Sequence of chain A:
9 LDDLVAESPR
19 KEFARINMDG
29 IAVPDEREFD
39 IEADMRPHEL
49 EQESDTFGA

These two protein chains interact to form a complex.

Contacts between the two chains:
Residue C226 in chain B contacts residue L12 in chain A (closest heavy-atom distance 3.6 Å).
Residue D49 in chain B interacts with residue P45 in chain A (closest heavy-atom distance 2.9 Å).
Residue N70 in chain B interacts with residue R23 in chain A (closest heavy-atom distance 3.5 Å).
Residue Y50 in chain B is in contact with residue F37 in chain A (closest heavy-atom distance 3.1 Å).
Residue E121 in chain B contacts residue L48 in chain A (closest heavy-atom distance 3.2 Å).
Residue Y54 in chain B is in contact with residue P32 in chain A (closest heavy-atom distance 3.1 Å).
Residue N166 in chain B is in contact with residue E47 in chain A (closest heavy-atom distance 2.6 Å).
Residue R149 in chain B contacts residue P45 in chain A (closest heavy-atom distance 3.4 Å).
Residue R89 in chain B is in contact with residue I24 in chain A (closest heavy-atom distance 3.4 Å).
Residue T110 in chain B interacts with residue V31 in chain A (closest heavy-atom distance 3.6 Å).
Residue R190 in chain B is in contact with residue E49 in chain A (closest heavy-atom distance 3.2 Å).
Residue W147 in chain B interacts with residue A14 in chain A (closest heavy-atom distance 3.6 Å).
Residue K46 in chain B contacts residue E49 in chain A (closest heavy-atom distance 3.4 Å).
Residue Y54 in chain B interacts with residue M26 in chain A (closest heavy-atom distance 3.5 Å).
Residue K46 in chain B is in contact with residue L48 in chain A (closest heavy-atom distance 3.4 Å).
Residue C226 in chain B is in contact with residue E15 in chain A (closest heavy-atom distance 3.7 Å).
Residue D52 in chain B contacts residue R44 in chain A (closest heavy-atom distance 2.6 Å).
Residue W147 in chain B is in contact with residue E15 in chain A (closest heavy-atom distance 3.5 Å).
Residue Y50 in chain B is in contact with residue A41 in chain A (closest heavy-atom distance 3.7 Å).
Residue D71 in chain B is in contact with residue R23 in chain A (closest heavy-atom distance 3.3 Å).
Residue S72 in chain B contacts residue P17 in chain A (closest heavy-atom distance 3.6 Å).
Residue F115 in chain B interacts with residue F37 in chain A (closest heavy-atom distance 3.7 Å).
Residue Y118 in chain B interacts with residue H46 in chain A (closest heavy-atom distance 3.6 Å).
Residue W47 in chain B is in contact with residue H46 in chain A (closest heavy-atom distance 3.3 Å).
Residue K46 in chain B is in contact with residue E47 in chain A (closest heavy-atom distance 3.4 Å).
Residue D71 in chain B contacts residue M26 in chain A (closest heavy-atom distance 3.4 Å).
Residue W147 in chain B interacts with residue S16 in chain A (closest heavy-atom distance 3.1 Å).
Residue R149 in chain B contacts residue V13 in chain A (closest heavy-atom distance 2.9 Å).
Residue S72 in chain B is in contact with residue K19 in chain A (closest heavy-atom distance 3.3 Å).
Residue Y118 in chain B contacts residue A41 in chain A (closest heavy-atom distance 3.6 Å).
Residue T150 in chain B contacts residue D11 in chain A (closest heavy-atom distance 3.5 Å).
Residue D49 in chain B contacts residue A14 in chain A (closest heavy-atom distance 3.4 Å).
Residue N90 in chain B is in contact with residue K19 in chain A (closest heavy-atom distance 3.3 Å).
Residue N70 in chain B interacts with residue P17 in chain A (closest heavy-atom distance 3.7 Å).
Residue Y118 in chain B is in contact with residue D42 in chain A (closest heavy-atom distance 2.3 Å).
Residue R89 in chain B is in contact with residue R23 in chain A (closest heavy-atom distance 3.2 Å).
Residue E121 in chain B contacts residue Q50 in chain A (closest heavy-atom distance 3.2 Å).
Residue Y114 in chain B is in contact with residue E34 in chain A (closest heavy-atom distance 3.4 Å).
Residue W47 in chain B interacts with residue E47 in chain A (closest heavy-atom distance 2.7 Å).
Residue F148 in chain B is in contact with residue L12 in chain A (closest heavy-atom distance 3.3 Å).
Residue Y54 in chain B interacts with residue F37 in chain A (closest heavy-atom distance 3.7 Å).
Residue N70 in chain B contacts residue A22 in chain A (closest heavy-atom distance 3.6 Å).
Residue Y50 in chain B interacts with residue E40 in chain A (closest heavy-atom distance 3.1 Å).
Residue Y54 in chain B is in contact with residue I29 in chain A (closest heavy-atom distance 3.7 Å).
Residue K227 in chain B interacts with residue R18 in chain A (closest heavy-atom distance 3.4 Å).
Residue R149 in chain B is in contact with residue A14 in chain A (closest heavy-atom distance 2.8 Å).
Residue C226 in chain B is in contact with residue R18 in chain A (closest heavy-atom distance 3.2 Å).
Residue R149 in chain B contacts residue L12 in chain A (closest heavy-atom distance 3.6 Å).
Residue H146 in chain B is in contact with residue S16 in chain A (closest heavy-atom distance 3.5 Å).
Residue K53 in chain B interacts with residue I29 in chain A (closest heavy-atom distance 3.4 Å).
Residue W47 in chain B contacts residue P45 in chain A (closest heavy-atom distance 3.4 Å).
Residue H146 in chain B interacts with residue R18 in chain A (closest heavy-atom distance 3.4 Å).
Residue S45 in chain B is in contact with residue E49 in chain A (closest heavy-atom distance 2.8 Å).
Residue R89 in chain B is in contact with residue K19 in chain A (closest heavy-atom distance 3.3 Å).
Residue D49 in chain B interacts with residue R44 in chain A (closest heavy-atom distance 3.5 Å).
Residue N117 in chain B interacts with residue E34 in chain A (closest heavy-atom distance 3.0 Å).
Residue D71 in chain B contacts residue N25 in chain A (closest heavy-atom distance 3.6 Å).
Residue F148 in chain B interacts with residue A14 in chain A (closest heavy-atom distance 3.3 Å).
Residue Y114 in chain B contacts residue P32 in chain A (closest heavy-atom distance 2.8 Å).
Residue Y118 in chain B interacts with residue D38 in chain A (closest heavy-atom distance 3.7 Å).

Sequence of chain B:
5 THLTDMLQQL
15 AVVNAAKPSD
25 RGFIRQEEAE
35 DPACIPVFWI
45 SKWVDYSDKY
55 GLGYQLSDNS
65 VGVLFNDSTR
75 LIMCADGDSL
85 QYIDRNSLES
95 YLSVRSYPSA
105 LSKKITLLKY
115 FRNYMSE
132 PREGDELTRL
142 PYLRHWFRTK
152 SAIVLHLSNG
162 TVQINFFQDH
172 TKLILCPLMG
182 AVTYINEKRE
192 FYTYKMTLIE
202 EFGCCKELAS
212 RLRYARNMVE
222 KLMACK